This data describes a binding interaction between two proteins.

Contacts between the two chains:
Residue L625 in chain A interacts with residue S174 in chain B (closest heavy-atom distance 3.6 Å).
Residue Q272 in chain A contacts residue R162 in chain B (closest heavy-atom distance 3.2 Å).
Residue H734 in chain A contacts residue N146 in chain B (closest heavy-atom distance 3.6 Å).
Residue L464 in chain A contacts residue W171 in chain B (closest heavy-atom distance 3.7 Å).
Residue D671 in chain A is in contact with residue H151 in chain B (closest heavy-atom distance 3.2 Å).
Residue D405 in chain A is in contact with residue S133 in chain B (closest heavy-atom distance 3.3 Å).
Residue A208 in chain A contacts residue H164 in chain B (closest heavy-atom distance 3.8 Å).
Residue A429 in chain A contacts residue W152 in chain B (closest heavy-atom distance 3.1 Å).
Residue G360 in chain A contacts residue R153 in chain B (closest heavy-atom distance 3.5 Å).
Residue G711 in chain A interacts with residue V147 in chain B (closest heavy-atom distance 3.8 Å).
Residue R433 in chain A is in contact with residue L149 in chain B (closest heavy-atom distance 3.1 Å).
Residue P425 in chain A interacts with residue W171 in chain B (closest heavy-atom distance 3.6 Å).
Residue K435 in chain A is in contact with residue A140 in chain B (closest heavy-atom distance 3.7 Å).
Residue S499 in chain A is in contact with residue D175 in chain B (closest heavy-atom distance 3.6 Å).
Residue C359 in chain A interacts with residue R154 in chain B (closest heavy-atom distance 3.2 Å).
Residue L403 in chain A contacts residue W152 in chain B (closest heavy-atom distance 3.5 Å).
Residue S351 in chain A contacts residue L160 in chain B (closest heavy-atom distance 3.2 Å).
Residue K435 in chain A interacts with residue E145 in chain B (closest heavy-atom distance 3.3 Å).
Residue L674 in chain A is in contact with residue V147 in chain B (closest heavy-atom distance 3.6 Å).
Residue L403 in chain A interacts with residue R153 in chain B (closest heavy-atom distance 3.0 Å).
Residue R433 in chain A is in contact with residue W152 in chain B (closest heavy-atom distance 3.3 Å).
Residue S627 in chain A contacts residue L167 in chain B (closest heavy-atom distance 3.1 Å).
Residue G465 in chain A contacts residue W171 in chain B (closest heavy-atom distance 3.3 Å).
Residue G364 in chain A is in contact with residue S126 in chain B (closest heavy-atom distance 3.6 Å).
Residue C404 in chain A contacts residue T129 in chain B (closest heavy-atom distance 3.7 Å).
Residue G711 in chain A is in contact with residue N146 in chain B (closest heavy-atom distance 3.4 Å).
Residue A362 in chain A is in contact with residue S126 in chain B (closest heavy-atom distance 3.7 Å).
Residue N714 in chain A contacts residue E145 in chain B (closest heavy-atom distance 3.7 Å).
Residue D405 in chain A interacts with residue Y130 in chain B (closest heavy-atom distance 3.4 Å).
Residue V717 in chain A is in contact with residue N146 in chain B (closest heavy-atom distance 3.3 Å).
Residue N714 in chain A contacts residue V144 in chain B (closest heavy-atom distance 3.0 Å).
Residue L501 in chain A is in contact with residue S174 in chain B (closest heavy-atom distance 3.8 Å).
Residue T626 in chain A is in contact with residue L167 in chain B (closest heavy-atom distance 3.1 Å).
Residue E468 in chain A contacts residue W171 in chain B (closest heavy-atom distance 2.9 Å).
Residue D671 in chain A interacts with residue R155 in chain B (closest heavy-atom distance 3.4 Å).
Residue R633 in chain A is in contact with residue L167 in chain B (closest heavy-atom distance 3.6 Å).
Residue S499 in chain A is in contact with residue S174 in chain B (closest heavy-atom distance 3.2 Å).
Residue D426 in chain A interacts with residue W171 in chain B (closest heavy-atom distance 2.5 Å).
Residue S469 in chain A contacts residue W171 in chain B (closest heavy-atom distance 3.7 Å).
Residue S731 in chain A interacts with residue N146 in chain B (closest heavy-atom distance 3.5 Å).
Residue K361 in chain A interacts with residue S126 in chain B (closest heavy-atom distance 2.7 Å).
Residue D405 in chain A is in contact with residue T129 in chain B (closest heavy-atom distance 3.5 Å).
Residue L730 in chain A is in contact with residue V147 in chain B (closest heavy-atom distance 3.7 Å).
Residue C359 in chain A is in contact with residue R153 in chain B (closest heavy-atom distance 3.1 Å).
Residue V400 in chain A interacts with residue L160 in chain B (closest heavy-atom distance 3.6 Å).
Residue V478 in chain A contacts residue N142 in chain B (closest heavy-atom distance 3.4 Å).
Residue L709 in chain A contacts residue H151 in chain B (closest heavy-atom distance 3.4 Å).
Residue K710 in chain A is in contact with residue V147 in chain B (closest heavy-atom distance 3.1 Å).
Residue S432 in chain A interacts with residue W152 in chain B (closest heavy-atom distance 3.7 Å).
Residue A406 in chain A is in contact with residue T129 in chain B (closest heavy-atom distance 3.4 Å).
Residue Y669 in chain A interacts with residue W152 in chain B (closest heavy-atom distance 3.6 Å).
Residue G360 in chain A interacts with residue R154 in chain B (closest heavy-atom distance 3.6 Å).
Residue L730 in chain A contacts residue N146 in chain B (closest heavy-atom distance 3.1 Å).
Residue L625 in chain A contacts residue V173 in chain B (closest heavy-atom distance 3.6 Å).
Residue D673 in chain A is in contact with residue R155 in chain B (closest heavy-atom distance 3.5 Å).
Residue E468 in chain A interacts with residue R169 in chain B (closest heavy-atom distance 3.4 Å).
Residue K710 in chain A interacts with residue A148 in chain B (closest heavy-atom distance 2.3 Å).
Residue L399 in chain A is in contact with residue N159 in chain B (closest heavy-atom distance 3.5 Å).
Residue A429 in chain A is in contact with residue W171 in chain B (closest heavy-atom distance 3.4 Å).
Residue E472 in chain A contacts residue H156 in chain B (closest heavy-atom distance 2.9 Å).

Sequence of chain A:
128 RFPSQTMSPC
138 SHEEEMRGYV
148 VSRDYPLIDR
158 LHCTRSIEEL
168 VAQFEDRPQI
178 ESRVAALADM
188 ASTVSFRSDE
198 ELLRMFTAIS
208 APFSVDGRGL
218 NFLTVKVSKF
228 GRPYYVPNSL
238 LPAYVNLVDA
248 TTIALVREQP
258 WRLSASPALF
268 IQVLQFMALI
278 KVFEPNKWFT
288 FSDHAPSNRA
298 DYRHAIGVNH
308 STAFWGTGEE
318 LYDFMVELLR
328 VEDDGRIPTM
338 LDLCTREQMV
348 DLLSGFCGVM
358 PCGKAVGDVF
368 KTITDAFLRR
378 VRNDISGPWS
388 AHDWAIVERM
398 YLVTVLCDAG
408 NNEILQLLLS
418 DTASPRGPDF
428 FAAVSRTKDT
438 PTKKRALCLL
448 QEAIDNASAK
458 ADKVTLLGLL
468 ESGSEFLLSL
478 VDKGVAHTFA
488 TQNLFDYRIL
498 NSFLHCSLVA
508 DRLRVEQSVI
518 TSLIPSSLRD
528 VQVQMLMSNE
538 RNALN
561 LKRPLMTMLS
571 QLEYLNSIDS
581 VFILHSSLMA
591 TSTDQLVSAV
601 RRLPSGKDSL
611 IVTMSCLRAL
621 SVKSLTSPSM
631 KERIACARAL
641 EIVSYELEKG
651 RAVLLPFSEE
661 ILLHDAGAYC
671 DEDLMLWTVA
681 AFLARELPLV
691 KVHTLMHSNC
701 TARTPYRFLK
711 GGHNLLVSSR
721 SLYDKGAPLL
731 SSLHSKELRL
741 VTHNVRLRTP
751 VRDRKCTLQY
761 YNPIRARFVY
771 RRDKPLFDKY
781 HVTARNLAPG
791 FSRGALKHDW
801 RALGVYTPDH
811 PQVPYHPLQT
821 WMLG

Sequence of chain B:
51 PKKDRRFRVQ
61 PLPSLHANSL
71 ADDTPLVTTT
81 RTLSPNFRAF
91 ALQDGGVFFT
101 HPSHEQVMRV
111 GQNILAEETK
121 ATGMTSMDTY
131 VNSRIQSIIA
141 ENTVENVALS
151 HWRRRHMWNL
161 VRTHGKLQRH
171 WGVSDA